Interface contacts:
Residue L169 in chain B contacts residue K427 in chain A (closest heavy-atom distance 3.4 Å).
Residue L2531 in chain B contacts residue Y2295 in chain A (closest heavy-atom distance 3.5 Å).
Residue G2502 in chain B interacts with residue K2298 in chain A (closest heavy-atom distance 3.6 Å).
Residue K2730 in chain B interacts with residue I364 in chain A (closest heavy-atom distance 3.6 Å).
Residue D2591 in chain B is in contact with residue R2597 in chain A (closest heavy-atom distance 3.4 Å).
Residue K168 in chain B is in contact with residue Q247 in chain A (closest heavy-atom distance 2.8 Å).
Residue F8 in chain B interacts with residue L375 in chain A (closest heavy-atom distance 3.1 Å).
Residue L2447 in chain B is in contact with residue E2425 in chain A (closest heavy-atom distance 3.2 Å).
Residue V2552 in chain B contacts residue D2523 in chain A (closest heavy-atom distance 3.1 Å).
Residue V2552 in chain B interacts with residue Q2522 in chain A (closest heavy-atom distance 3.0 Å).
Residue R2554 in chain B interacts with residue D2523 in chain A (closest heavy-atom distance 3.5 Å).
Residue K2701 in chain B contacts residue E2700 in chain A (closest heavy-atom distance 3.0 Å).
Residue R2554 in chain B contacts residue E2519 in chain A (closest heavy-atom distance 2.3 Å).
Residue G2546 in chain B contacts residue S2545 in chain A (closest heavy-atom distance 3.6 Å).
Residue K2701 in chain B contacts residue R2696 in chain A (closest heavy-atom distance 2.9 Å).
Residue L2712 in chain B is in contact with residue K2707 in chain A (closest heavy-atom distance 3.4 Å).
Residue Q2715 in chain B interacts with residue T2710 in chain A (closest heavy-atom distance 2.9 Å).
Residue Q2731 in chain B interacts with residue L393 in chain A (closest heavy-atom distance 3.3 Å).
Residue L2698 in chain B is in contact with residue N2693 in chain A (closest heavy-atom distance 3.6 Å).
Residue L169 in chain B interacts with residue R389 in chain A (closest heavy-atom distance 3.3 Å).
Residue Q2726 in chain B is in contact with residue H289 in chain A (closest heavy-atom distance 3.4 Å).
Residue T2501 in chain B is in contact with residue F2297 in chain A (closest heavy-atom distance 3.4 Å).
Residue D2591 in chain B is in contact with residue F2593 in chain A (closest heavy-atom distance 3.3 Å).
Residue I2450 in chain B interacts with residue V2421 in chain A (closest heavy-atom distance 3.4 Å).
Residue K168 in chain B interacts with residue E246 in chain A (closest heavy-atom distance 3.0 Å).
Residue G2546 in chain B contacts residue R2544 in chain A (closest heavy-atom distance 2.8 Å).
Residue L2698 in chain B is in contact with residue N2697 in chain A (closest heavy-atom distance 3.1 Å).
Residue V177 in chain B contacts residue L375 in chain A (closest heavy-atom distance 3.5 Å).
Residue Y167 in chain B is in contact with residue K427 in chain A (closest heavy-atom distance 3.4 Å).
Residue Q467 in chain B is in contact with residue F1262 in chain A (closest heavy-atom distance 3.5 Å).
Residue D2570 in chain B interacts with residue R2544 in chain A (closest heavy-atom distance 3.3 Å).
Residue S6 in chain B interacts with residue G377 in chain A (closest heavy-atom distance 3.4 Å).
Residue D2595 in chain B contacts residue R2597 in chain A (closest heavy-atom distance 2.9 Å).
Residue S7 in chain B contacts residue R376 in chain A (closest heavy-atom distance 3.1 Å).
Residue R2554 in chain B interacts with residue Q2522 in chain A (closest heavy-atom distance 3.1 Å).
Residue K2730 in chain B is in contact with residue H289 in chain A (closest heavy-atom distance 3.1 Å).
Residue I2457 in chain B interacts with residue S2414 in chain A (closest heavy-atom distance 3.2 Å).
Residue F8 in chain B contacts residue R376 in chain A (closest heavy-atom distance 3.0 Å).
Residue Q2731 in chain B is in contact with residue H392 in chain A (closest heavy-atom distance 3.5 Å).
Residue L2531 in chain B contacts residue A2292 in chain A (closest heavy-atom distance 3.1 Å).
Residue Q2731 in chain B interacts with residue C394 in chain A (closest heavy-atom distance 2.9 Å).
Residue M2723 in chain B contacts residue N300 in chain A (closest heavy-atom distance 3.4 Å).
Residue I2590 in chain B interacts with residue I2590 in chain A (closest heavy-atom distance 3.6 Å).
Residue Y2453 in chain B contacts residue F2293 in chain A (closest heavy-atom distance 3.2 Å).
Residue R170 in chain B interacts with residue T373 in chain A (closest heavy-atom distance 3.1 Å).
Residue G2547 in chain B is in contact with residue R2544 in chain A (closest heavy-atom distance 3.0 Å).
Residue K91 in chain B is in contact with residue G2017 in chain A (closest heavy-atom distance 3.6 Å).
Residue D2551 in chain B interacts with residue T2520 in chain A (closest heavy-atom distance 3.5 Å).
Residue L2461 in chain B interacts with residue F2411 in chain A (closest heavy-atom distance 3.4 Å).
Residue I2457 in chain B interacts with residue Y2413 in chain A (closest heavy-atom distance 3.6 Å).
Residue F2586 in chain B contacts residue F2586 in chain A (closest heavy-atom distance 2.0 Å).
Residue S6 in chain B contacts residue R376 in chain A (closest heavy-atom distance 2.6 Å).
Residue V2552 in chain B is in contact with residue T2520 in chain A (closest heavy-atom distance 3.0 Å).
Residue I178 in chain B interacts with residue R376 in chain A (closest heavy-atom distance 2.7 Å).
Residue L2531 in chain B is in contact with residue F2293 in chain A (closest heavy-atom distance 3.1 Å).
Residue L2571 in chain B interacts with residue R2544 in chain A (closest heavy-atom distance 3.0 Å).
Residue N2583 in chain B is in contact with residue F2586 in chain A (closest heavy-atom distance 3.1 Å).
Residue K2558 in chain B is in contact with residue N2504 in chain A (closest heavy-atom distance 3.4 Å).
Residue E2694 in chain B interacts with residue E2689 in chain A (closest heavy-atom distance 3.1 Å).
Residue L2532 in chain B is in contact with residue F2293 in chain A (closest heavy-atom distance 3.1 Å).

Sequence of chain A:
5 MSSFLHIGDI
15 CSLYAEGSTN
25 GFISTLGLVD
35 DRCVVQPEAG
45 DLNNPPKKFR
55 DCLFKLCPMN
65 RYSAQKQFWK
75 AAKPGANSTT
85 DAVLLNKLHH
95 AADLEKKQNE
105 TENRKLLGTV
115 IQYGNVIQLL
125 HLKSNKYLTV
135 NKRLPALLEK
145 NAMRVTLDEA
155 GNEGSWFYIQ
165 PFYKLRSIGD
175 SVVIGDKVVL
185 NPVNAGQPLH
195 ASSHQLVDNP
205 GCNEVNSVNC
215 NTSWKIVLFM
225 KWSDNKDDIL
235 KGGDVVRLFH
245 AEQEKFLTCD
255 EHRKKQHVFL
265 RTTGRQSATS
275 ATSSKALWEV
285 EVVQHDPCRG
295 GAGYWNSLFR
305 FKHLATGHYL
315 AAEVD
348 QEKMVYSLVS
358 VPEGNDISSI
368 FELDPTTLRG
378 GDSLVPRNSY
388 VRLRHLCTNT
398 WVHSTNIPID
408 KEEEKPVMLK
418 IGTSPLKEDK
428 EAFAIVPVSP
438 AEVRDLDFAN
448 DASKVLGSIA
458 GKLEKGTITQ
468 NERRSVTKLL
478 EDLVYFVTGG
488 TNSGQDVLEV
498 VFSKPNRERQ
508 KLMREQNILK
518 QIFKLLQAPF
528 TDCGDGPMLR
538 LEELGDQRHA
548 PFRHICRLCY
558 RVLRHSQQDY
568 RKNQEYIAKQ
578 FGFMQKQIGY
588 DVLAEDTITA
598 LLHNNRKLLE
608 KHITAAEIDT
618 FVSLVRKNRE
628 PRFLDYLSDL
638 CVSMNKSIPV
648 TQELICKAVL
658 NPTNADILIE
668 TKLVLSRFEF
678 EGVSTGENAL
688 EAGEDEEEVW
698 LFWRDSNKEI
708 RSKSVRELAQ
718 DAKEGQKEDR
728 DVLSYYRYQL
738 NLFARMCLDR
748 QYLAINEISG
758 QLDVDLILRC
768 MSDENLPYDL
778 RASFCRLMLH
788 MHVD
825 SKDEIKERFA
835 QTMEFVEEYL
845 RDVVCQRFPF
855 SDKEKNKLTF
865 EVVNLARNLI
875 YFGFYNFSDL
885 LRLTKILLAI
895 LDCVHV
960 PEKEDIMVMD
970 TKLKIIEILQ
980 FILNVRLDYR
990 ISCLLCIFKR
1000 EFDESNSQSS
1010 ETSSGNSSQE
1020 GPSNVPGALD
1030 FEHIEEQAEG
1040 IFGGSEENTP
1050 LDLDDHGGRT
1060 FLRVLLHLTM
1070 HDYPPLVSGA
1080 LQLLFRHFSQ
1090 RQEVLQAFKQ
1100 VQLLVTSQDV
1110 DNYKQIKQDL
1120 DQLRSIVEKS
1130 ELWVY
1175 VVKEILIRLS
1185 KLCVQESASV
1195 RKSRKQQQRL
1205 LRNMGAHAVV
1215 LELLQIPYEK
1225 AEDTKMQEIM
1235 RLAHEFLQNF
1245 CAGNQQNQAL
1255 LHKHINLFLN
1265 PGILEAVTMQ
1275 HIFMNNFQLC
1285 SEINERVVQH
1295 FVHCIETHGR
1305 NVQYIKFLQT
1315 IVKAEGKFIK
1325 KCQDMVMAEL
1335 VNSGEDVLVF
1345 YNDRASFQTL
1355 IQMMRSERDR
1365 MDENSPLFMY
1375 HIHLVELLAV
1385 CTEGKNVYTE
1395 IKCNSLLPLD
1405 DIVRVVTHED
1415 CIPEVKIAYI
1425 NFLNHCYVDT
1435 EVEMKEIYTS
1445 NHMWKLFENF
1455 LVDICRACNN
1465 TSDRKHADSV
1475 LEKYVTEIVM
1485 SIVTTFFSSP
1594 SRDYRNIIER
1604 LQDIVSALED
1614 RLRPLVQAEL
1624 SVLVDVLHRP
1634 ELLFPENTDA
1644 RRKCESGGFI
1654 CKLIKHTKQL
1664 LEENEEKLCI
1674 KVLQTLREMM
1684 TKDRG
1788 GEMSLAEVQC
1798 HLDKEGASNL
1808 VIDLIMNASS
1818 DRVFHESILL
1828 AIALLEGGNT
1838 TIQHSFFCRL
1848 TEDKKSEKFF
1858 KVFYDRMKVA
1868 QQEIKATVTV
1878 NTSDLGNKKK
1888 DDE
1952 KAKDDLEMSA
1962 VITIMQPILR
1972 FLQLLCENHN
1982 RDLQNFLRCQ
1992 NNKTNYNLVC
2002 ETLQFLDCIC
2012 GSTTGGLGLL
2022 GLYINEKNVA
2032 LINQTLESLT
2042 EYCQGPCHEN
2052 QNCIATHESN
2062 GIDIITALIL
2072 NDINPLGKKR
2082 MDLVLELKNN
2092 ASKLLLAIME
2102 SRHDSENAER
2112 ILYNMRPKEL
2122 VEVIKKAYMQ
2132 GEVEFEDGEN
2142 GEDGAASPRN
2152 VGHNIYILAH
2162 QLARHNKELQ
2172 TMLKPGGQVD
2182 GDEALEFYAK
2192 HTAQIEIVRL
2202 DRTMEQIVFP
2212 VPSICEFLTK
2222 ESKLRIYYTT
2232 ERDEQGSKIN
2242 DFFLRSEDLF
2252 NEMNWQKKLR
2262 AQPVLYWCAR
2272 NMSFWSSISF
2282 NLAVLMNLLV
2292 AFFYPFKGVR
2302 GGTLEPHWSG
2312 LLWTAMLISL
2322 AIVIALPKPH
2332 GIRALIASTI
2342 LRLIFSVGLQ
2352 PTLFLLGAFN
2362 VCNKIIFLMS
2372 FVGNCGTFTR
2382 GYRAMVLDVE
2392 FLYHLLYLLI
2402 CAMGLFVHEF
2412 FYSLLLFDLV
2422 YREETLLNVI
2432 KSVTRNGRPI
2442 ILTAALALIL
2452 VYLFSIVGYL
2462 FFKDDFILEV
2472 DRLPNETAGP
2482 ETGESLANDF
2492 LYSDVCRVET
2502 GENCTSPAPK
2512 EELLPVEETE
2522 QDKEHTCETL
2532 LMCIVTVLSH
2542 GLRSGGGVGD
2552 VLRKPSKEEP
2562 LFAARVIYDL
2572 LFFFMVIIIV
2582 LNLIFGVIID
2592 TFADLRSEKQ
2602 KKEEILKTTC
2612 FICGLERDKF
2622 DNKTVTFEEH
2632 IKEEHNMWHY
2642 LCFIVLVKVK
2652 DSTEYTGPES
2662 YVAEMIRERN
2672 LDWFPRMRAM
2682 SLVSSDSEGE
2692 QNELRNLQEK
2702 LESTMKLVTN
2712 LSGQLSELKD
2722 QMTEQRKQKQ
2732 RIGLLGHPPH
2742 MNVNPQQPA

The following describes two proteins that form a bound complex.

Sequence of chain B:
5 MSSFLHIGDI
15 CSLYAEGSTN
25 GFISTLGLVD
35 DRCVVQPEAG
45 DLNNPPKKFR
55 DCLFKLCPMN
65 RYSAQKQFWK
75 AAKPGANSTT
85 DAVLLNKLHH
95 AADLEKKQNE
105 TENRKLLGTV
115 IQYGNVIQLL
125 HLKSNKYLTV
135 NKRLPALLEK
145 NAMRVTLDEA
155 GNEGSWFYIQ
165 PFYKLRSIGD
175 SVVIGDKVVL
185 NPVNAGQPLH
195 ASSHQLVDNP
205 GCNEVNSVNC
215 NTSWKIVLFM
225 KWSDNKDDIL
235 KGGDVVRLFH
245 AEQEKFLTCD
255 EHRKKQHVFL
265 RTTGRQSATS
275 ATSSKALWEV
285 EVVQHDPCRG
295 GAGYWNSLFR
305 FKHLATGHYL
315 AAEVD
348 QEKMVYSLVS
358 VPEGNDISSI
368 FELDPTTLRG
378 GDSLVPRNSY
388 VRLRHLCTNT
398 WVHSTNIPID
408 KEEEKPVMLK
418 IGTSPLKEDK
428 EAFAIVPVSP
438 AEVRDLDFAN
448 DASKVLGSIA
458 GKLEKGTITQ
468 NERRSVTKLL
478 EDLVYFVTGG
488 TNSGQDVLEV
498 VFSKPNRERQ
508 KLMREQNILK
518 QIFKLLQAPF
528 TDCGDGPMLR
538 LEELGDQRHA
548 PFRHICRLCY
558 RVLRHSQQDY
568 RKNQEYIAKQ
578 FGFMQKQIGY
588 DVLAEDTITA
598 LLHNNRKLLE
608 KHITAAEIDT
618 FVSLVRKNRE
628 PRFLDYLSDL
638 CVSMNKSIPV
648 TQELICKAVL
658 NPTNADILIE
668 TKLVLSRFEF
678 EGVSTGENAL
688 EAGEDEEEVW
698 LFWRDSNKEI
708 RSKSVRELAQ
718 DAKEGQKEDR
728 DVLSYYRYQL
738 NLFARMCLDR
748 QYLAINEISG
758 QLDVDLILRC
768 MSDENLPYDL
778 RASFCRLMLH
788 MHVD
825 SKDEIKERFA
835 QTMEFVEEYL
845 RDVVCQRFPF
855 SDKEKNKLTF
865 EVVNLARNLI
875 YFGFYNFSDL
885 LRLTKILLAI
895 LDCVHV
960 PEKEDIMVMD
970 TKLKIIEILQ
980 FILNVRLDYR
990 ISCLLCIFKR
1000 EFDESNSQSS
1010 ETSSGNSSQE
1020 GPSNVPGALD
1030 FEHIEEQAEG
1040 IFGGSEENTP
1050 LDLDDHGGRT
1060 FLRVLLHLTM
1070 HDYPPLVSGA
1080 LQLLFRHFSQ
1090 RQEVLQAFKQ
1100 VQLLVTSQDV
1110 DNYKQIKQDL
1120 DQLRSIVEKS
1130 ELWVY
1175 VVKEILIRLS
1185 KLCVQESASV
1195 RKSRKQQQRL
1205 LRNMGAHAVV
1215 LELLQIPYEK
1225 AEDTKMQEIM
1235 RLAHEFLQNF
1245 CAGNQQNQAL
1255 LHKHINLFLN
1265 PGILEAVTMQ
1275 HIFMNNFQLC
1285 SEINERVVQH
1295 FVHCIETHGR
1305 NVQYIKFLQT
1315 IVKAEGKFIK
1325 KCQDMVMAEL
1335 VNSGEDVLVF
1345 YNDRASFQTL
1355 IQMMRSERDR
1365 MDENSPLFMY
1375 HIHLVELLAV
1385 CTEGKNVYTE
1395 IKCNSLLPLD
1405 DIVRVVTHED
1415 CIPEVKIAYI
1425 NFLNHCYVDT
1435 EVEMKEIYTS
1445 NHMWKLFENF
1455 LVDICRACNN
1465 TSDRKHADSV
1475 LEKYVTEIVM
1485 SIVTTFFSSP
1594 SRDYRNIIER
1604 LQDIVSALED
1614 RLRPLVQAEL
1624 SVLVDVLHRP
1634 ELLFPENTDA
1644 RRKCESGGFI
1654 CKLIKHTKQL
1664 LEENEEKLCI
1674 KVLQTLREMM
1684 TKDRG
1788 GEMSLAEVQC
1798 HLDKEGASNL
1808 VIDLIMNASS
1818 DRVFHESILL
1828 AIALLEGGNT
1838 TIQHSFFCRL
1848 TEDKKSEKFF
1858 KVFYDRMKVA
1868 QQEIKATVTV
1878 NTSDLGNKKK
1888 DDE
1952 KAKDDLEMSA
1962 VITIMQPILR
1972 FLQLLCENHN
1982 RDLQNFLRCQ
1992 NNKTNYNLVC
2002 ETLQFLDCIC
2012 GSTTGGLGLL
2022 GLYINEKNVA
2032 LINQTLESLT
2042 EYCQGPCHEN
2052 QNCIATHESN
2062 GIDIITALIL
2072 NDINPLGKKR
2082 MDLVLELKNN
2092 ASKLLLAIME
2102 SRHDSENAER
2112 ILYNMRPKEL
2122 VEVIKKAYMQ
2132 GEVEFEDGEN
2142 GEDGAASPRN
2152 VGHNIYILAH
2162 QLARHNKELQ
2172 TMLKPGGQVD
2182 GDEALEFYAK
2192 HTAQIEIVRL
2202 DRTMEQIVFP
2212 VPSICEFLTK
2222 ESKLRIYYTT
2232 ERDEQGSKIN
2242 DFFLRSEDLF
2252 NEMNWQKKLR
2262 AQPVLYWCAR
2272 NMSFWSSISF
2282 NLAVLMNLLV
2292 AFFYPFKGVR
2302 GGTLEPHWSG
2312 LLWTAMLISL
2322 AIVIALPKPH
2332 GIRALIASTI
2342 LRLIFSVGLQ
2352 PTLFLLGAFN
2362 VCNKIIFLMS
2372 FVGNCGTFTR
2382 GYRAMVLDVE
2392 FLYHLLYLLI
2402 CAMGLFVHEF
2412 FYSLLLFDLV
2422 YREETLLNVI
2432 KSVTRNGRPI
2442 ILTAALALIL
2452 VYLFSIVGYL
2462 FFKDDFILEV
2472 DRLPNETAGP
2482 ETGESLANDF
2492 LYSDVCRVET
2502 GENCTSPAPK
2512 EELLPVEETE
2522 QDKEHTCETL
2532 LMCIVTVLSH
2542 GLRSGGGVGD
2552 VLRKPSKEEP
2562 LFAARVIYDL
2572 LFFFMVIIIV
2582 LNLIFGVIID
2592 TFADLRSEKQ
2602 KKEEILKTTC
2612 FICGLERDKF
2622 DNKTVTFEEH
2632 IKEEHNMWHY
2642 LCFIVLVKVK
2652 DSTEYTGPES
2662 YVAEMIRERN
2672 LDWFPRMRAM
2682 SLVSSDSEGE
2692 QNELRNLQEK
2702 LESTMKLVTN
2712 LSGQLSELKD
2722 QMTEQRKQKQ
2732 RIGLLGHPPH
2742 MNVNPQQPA